Residue-level contacts at the interface:
Residue H514 in protein 2 interacts with residue V5 in protein 1 (closest heavy-atom distance 3.8 Å).
Residue V504 in protein 2 is in contact with residue F12 in protein 1 (closest heavy-atom distance 4.3 Å).
Residue K478 in protein 2 interacts with residue T4 in protein 1 (closest heavy-atom distance 3.7 Å).
Residue K524 in protein 2 is in contact with residue L15 in protein 1 (closest heavy-atom distance 2.5 Å).
Residue F517 in protein 2 is in contact with residue F12 in protein 1 (closest heavy-atom distance 3.8 Å).
Residue L481 in protein 2 contacts residue F12 in protein 1 (closest heavy-atom distance 3.8 Å).
Residue A497 in protein 2 is in contact with residue L15 in protein 1 (closest heavy-atom distance 4.7 Å).
Residue C484 in protein 2 interacts with residue L15 in protein 1 (closest heavy-atom distance 3.6 Å).
Residue N516 in protein 2 is in contact with residue D6 in protein 1 (closest heavy-atom distance 4.8 Å).
Residue F517 in protein 2 is in contact with residue V5 in protein 1 (closest heavy-atom distance 4.9 Å).
Residue T520 in protein 2 interacts with residue G13 in protein 1 (closest heavy-atom distance 4.0 Å).
Residue F517 in protein 2 contacts residue M8 in protein 1 (closest heavy-atom distance 3.2 Å).
Residue K478 in protein 2 contacts residue K11 in protein 1 (closest heavy-atom distance 3.5 Å).
Residue N516 in protein 2 interacts with residue T9 in protein 1 (closest heavy-atom distance 4.1 Å).
Residue K524 in protein 2 is in contact with residue G13 in protein 1 (closest heavy-atom distance 2.6 Å).
Residue E531 in protein 2 is in contact with residue I17 in protein 1 (closest heavy-atom distance 4.4 Å).
Residue T520 in protein 2 is in contact with residue T9 in protein 1 (closest heavy-atom distance 3.1 Å).
Residue V474 in protein 2 contacts residue M8 in protein 1 (closest heavy-atom distance 4.2 Å).
Residue V521 in protein 2 interacts with residue F12 in protein 1 (closest heavy-atom distance 3.8 Å).
Residue V474 in protein 2 is in contact with residue T4 in protein 1 (closest heavy-atom distance 3.8 Å).
Residue F510 in protein 2 interacts with residue V5 in protein 1 (closest heavy-atom distance 4.4 Å).
Residue K493 in protein 2 contacts residue T16 in protein 1 (closest heavy-atom distance 3.7 Å).
Residue E485 in protein 2 is in contact with residue T14 in protein 1 (closest heavy-atom distance 3.9 Å).
Residue I500 in protein 2 is in contact with residue F12 in protein 1 (closest heavy-atom distance 3.4 Å).
Residue L481 in protein 2 contacts residue L15 in protein 1 (closest heavy-atom distance 4.1 Å).
Residue R488 in protein 2 contacts residue D19 in protein 1 (closest heavy-atom distance 3.5 Å).
Residue K524 in protein 2 is in contact with residue T14 in protein 1 (closest heavy-atom distance 3.9 Å).
Residue K493 in protein 2 is in contact with residue D19 in protein 1 (closest heavy-atom distance 3.6 Å).
Residue K524 in protein 2 contacts residue T16 in protein 1 (closest heavy-atom distance 4.6 Å).
Residue V474 in protein 2 is in contact with residue V5 in protein 1 (closest heavy-atom distance 4.1 Å).
Residue K493 in protein 2 interacts with residue I17 in protein 1 (closest heavy-atom distance 3.4 Å).
Residue E527 in protein 2 interacts with residue G13 in protein 1 (closest heavy-atom distance 4.7 Å).
Residue K487 in protein 2 contacts residue D19 in protein 1 (closest heavy-atom distance 4.3 Å).
Residue F528 in protein 2 interacts with residue L15 in protein 1 (closest heavy-atom distance 4.2 Å).
Residue C484 in protein 2 contacts residue T16 in protein 1 (closest heavy-atom distance 3.7 Å).
Residue K490 in protein 2 interacts with residue H18 in protein 1 (closest heavy-atom distance 4.4 Å).
Residue A494 in protein 2 contacts residue I17 in protein 1 (closest heavy-atom distance 4.5 Å).
Residue T520 in protein 2 is in contact with residue F12 in protein 1 (closest heavy-atom distance 4.0 Å).
Residue G489 in protein 2 is in contact with residue D19 in protein 1 (closest heavy-atom distance 3.3 Å).
Residue L481 in protein 2 contacts residue M8 in protein 1 (closest heavy-atom distance 4.0 Å).
Residue A497 in protein 2 is in contact with residue I17 in protein 1 (closest heavy-atom distance 4.6 Å).
Residue I477 in protein 2 contacts residue F12 in protein 1 (closest heavy-atom distance 4.0 Å).
Residue K490 in protein 2 contacts residue I17 in protein 1 (closest heavy-atom distance 3.0 Å).
Residue M501 in protein 2 interacts with residue L15 in protein 1 (closest heavy-atom distance 4.9 Å).
Residue E531 in protein 2 interacts with residue H18 in protein 1 (closest heavy-atom distance 3.0 Å).
Residue K470 in protein 2 is in contact with residue V5 in protein 1 (closest heavy-atom distance 3.9 Å).
Residue K524 in protein 2 interacts with residue F12 in protein 1 (closest heavy-atom distance 3.7 Å).
Residue F528 in protein 2 is in contact with residue I17 in protein 1 (closest heavy-atom distance 3.3 Å).
Residue F517 in protein 2 is in contact with residue T9 in protein 1 (closest heavy-atom distance 3.8 Å).
Residue L481 in protein 2 contacts residue K11 in protein 1 (closest heavy-atom distance 3.8 Å).
Residue K478 in protein 2 is in contact with residue M8 in protein 1 (closest heavy-atom distance 4.2 Å).
Residue I477 in protein 2 contacts residue M8 in protein 1 (closest heavy-atom distance 3.4 Å).
Residue M501 in protein 2 is in contact with residue F12 in protein 1 (closest heavy-atom distance 3.8 Å).
Residue K493 in protein 2 contacts residue H18 in protein 1 (closest heavy-atom distance 3.9 Å).
Residue I500 in protein 2 interacts with residue L15 in protein 1 (closest heavy-atom distance 4.1 Å).
Residue E527 in protein 2 contacts residue L15 in protein 1 (closest heavy-atom distance 4.9 Å).

This data describes a binding interaction between two proteins.

Sequence of protein 2:
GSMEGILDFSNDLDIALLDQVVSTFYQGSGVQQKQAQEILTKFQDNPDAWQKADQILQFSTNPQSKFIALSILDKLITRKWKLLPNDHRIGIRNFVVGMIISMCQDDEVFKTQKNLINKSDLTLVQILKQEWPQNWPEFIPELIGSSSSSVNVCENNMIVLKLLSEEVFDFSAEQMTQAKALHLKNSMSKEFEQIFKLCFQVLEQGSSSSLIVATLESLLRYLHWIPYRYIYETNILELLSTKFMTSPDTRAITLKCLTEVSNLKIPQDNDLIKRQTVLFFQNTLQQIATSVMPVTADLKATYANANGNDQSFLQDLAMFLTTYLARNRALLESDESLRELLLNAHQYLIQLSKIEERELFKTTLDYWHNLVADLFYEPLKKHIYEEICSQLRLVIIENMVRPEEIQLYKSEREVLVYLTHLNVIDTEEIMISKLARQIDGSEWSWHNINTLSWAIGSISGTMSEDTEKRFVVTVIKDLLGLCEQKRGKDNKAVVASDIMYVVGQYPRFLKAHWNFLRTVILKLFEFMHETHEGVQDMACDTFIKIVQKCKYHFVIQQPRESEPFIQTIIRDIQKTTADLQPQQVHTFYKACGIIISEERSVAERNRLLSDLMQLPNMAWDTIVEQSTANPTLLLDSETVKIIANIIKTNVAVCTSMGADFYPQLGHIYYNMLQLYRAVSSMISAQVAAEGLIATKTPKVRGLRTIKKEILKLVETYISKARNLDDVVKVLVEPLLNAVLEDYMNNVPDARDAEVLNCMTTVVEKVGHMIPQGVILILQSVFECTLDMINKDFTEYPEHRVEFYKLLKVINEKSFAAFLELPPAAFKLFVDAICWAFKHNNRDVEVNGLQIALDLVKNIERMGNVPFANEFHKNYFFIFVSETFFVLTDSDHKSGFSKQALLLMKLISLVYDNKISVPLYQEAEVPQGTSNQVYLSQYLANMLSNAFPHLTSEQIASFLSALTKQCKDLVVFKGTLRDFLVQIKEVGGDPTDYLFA

Sequence of protein 1:
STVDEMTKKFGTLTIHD